These two protein chains interact to form a complex.

Interface contacts:
Residue T80 in protein 2 is in contact with residue R38 in protein 1 (closest heavy-atom distance 2.7 Å).
Residue K85 in protein 2 is in contact with residue N39 in protein 1 (closest heavy-atom distance 2.8 Å).
Residue W21 in protein 2 contacts residue I47 in protein 1 (closest heavy-atom distance 3.9 Å).
Residue V18 in protein 2 is in contact with residue V50 in protein 1 (closest heavy-atom distance 3.6 Å).
Residue T80 in protein 2 interacts with residue E37 in protein 1 (closest heavy-atom distance 3.4 Å).
Residue P15 in protein 2 contacts residue V50 in protein 1 (closest heavy-atom distance 3.6 Å).
Residue T80 in protein 2 contacts residue P36 in protein 1 (closest heavy-atom distance 3.3 Å).
Residue A68 in protein 2 contacts residue I12 in protein 1 (closest heavy-atom distance 3.7 Å).
Residue G69 in protein 2 contacts residue I12 in protein 1 (closest heavy-atom distance 3.6 Å).
Residue Y84 in protein 2 interacts with residue N39 in protein 1 (closest heavy-atom distance 3.2 Å).
Residue Y84 in protein 2 contacts residue F40 in protein 1 (closest heavy-atom distance 3.2 Å).
Residue V76 in protein 2 contacts residue N35 in protein 1 (closest heavy-atom distance 2.8 Å).
Residue E65 in protein 2 interacts with residue L16 in protein 1 (closest heavy-atom distance 3.4 Å).
Residue L128 in protein 2 is in contact with residue M22 in protein 1 (closest heavy-atom distance 3.6 Å).
Residue L83 in protein 2 interacts with residue F40 in protein 1 (closest heavy-atom distance 3.0 Å).
Residue V117 in protein 2 is in contact with residue F40 in protein 1 (closest heavy-atom distance 3.8 Å).
Residue P127 in protein 2 contacts residue E29 in protein 1 (closest heavy-atom distance 3.9 Å).
Residue Q81 in protein 2 contacts residue N35 in protein 1 (closest heavy-atom distance 2.8 Å).
Residue E11 in protein 2 contacts residue E49 in protein 1 (closest heavy-atom distance 3.9 Å).
Residue M77 in protein 2 interacts with residue N35 in protein 1 (closest heavy-atom distance 3.5 Å).
Residue R88 in protein 2 is in contact with residue E37 in protein 1 (closest heavy-atom distance 2.7 Å).
Residue S132 in protein 2 is in contact with residue Y20 in protein 1 (closest heavy-atom distance 3.5 Å).
Residue Y73 in protein 2 interacts with residue F33 in protein 1 (closest heavy-atom distance 3.5 Å).
Residue E72 in protein 2 interacts with residue I12 in protein 1 (closest heavy-atom distance 3.8 Å).
Residue V76 in protein 2 is in contact with residue F33 in protein 1 (closest heavy-atom distance 3.9 Å).
Residue V117 in protein 2 interacts with residue P43 in protein 1 (closest heavy-atom distance 3.8 Å).
Residue D129 in protein 2 contacts residue L25 in protein 1 (closest heavy-atom distance 3.3 Å).
Residue K131 in protein 2 is in contact with residue Y20 in protein 1 (closest heavy-atom distance 3.1 Å).
Residue E65 in protein 2 interacts with residue H15 in protein 1 (closest heavy-atom distance 2.6 Å).
Residue L17 in protein 2 is in contact with residue I46 in protein 1 (closest heavy-atom distance 4.0 Å).
Residue V18 in protein 2 interacts with residue I47 in protein 1 (closest heavy-atom distance 3.6 Å).
Residue T80 in protein 2 is in contact with residue N35 in protein 1 (closest heavy-atom distance 3.0 Å).
Residue L83 in protein 2 is in contact with residue N39 in protein 1 (closest heavy-atom distance 3.4 Å).
Residue S132 in protein 2 is in contact with residue M22 in protein 1 (closest heavy-atom distance 3.6 Å).
Residue L136 in protein 2 contacts residue L16 in protein 1 (closest heavy-atom distance 4.0 Å).
Residue Y84 in protein 2 contacts residue V41 in protein 1 (closest heavy-atom distance 2.8 Å).
Residue G69 in protein 2 is in contact with residue W13 in protein 1 (closest heavy-atom distance 3.4 Å).
Residue M122 in protein 2 interacts with residue F33 in protein 1 (closest heavy-atom distance 3.5 Å).
Residue M77 in protein 2 contacts residue F33 in protein 1 (closest heavy-atom distance 4.0 Å).
Residue L135 in protein 2 interacts with residue Y20 in protein 1 (closest heavy-atom distance 3.8 Å).
Residue M122 in protein 2 is in contact with residue N35 in protein 1 (closest heavy-atom distance 3.3 Å).
Residue Y73 in protein 2 interacts with residue L31 in protein 1 (closest heavy-atom distance 3.4 Å).
Residue Q81 in protein 2 contacts residue R38 in protein 1 (closest heavy-atom distance 3.2 Å).
Residue Y73 in protein 2 interacts with residue W13 in protein 1 (closest heavy-atom distance 3.1 Å).
Residue V18 in protein 2 interacts with residue L42 in protein 1 (closest heavy-atom distance 3.9 Å).
Residue V18 in protein 2 is in contact with residue I46 in protein 1 (closest heavy-atom distance 3.6 Å).
Residue W21 in protein 2 is in contact with residue L42 in protein 1 (closest heavy-atom distance 3.7 Å).
Residue R114 in protein 2 interacts with residue F40 in protein 1 (closest heavy-atom distance 3.4 Å).
Residue L83 in protein 2 interacts with residue R38 in protein 1 (closest heavy-atom distance 3.3 Å).
Residue K14 in protein 2 is in contact with residue V50 in protein 1 (closest heavy-atom distance 3.6 Å).
Residue R118 in protein 2 contacts residue F40 in protein 1 (closest heavy-atom distance 3.5 Å).
Residue E72 in protein 2 contacts residue P8 in protein 1 (closest heavy-atom distance 3.9 Å).
Residue Q81 in protein 2 interacts with residue F40 in protein 1 (closest heavy-atom distance 3.8 Å).
Residue E65 in protein 2 is in contact with residue I12 in protein 1 (closest heavy-atom distance 3.0 Å).
Residue L135 in protein 2 interacts with residue L16 in protein 1 (closest heavy-atom distance 4.0 Å).
Residue K14 in protein 2 is in contact with residue E45 in protein 1 (closest heavy-atom distance 2.6 Å).
Residue L82 in protein 2 contacts residue F40 in protein 1 (closest heavy-atom distance 3.9 Å).
Residue K14 in protein 2 interacts with residue I46 in protein 1 (closest heavy-atom distance 3.7 Å).
Residue L17 in protein 2 is in contact with residue L42 in protein 1 (closest heavy-atom distance 3.9 Å).
Residue L128 in protein 2 interacts with residue L25 in protein 1 (closest heavy-atom distance 4.0 Å).

Sequence of protein 1:
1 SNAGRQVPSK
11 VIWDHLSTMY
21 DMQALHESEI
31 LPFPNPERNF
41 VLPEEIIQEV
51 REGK

Sequence of protein 2:
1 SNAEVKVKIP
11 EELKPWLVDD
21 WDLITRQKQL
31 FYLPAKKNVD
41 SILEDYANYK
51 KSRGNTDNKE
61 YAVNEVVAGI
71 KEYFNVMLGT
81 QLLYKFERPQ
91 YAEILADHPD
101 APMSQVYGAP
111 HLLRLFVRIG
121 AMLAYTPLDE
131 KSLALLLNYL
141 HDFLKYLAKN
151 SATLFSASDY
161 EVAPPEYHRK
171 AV